Residue-level contacts at the interface:
Residue Q26 in the first protein is in contact with residue L75 in the second protein (closest heavy-atom distance 3.2 Å).
Residue I23 in the first protein is in contact with residue L75 in the second protein (closest heavy-atom distance 4.7 Å).
Residue Q26 in the first protein interacts with residue R76 in the second protein (closest heavy-atom distance 2.8 Å).
Residue V27 in the first protein is in contact with residue L79 in the second protein (closest heavy-atom distance 3.9 Å).
Residue V31 in the first protein is in contact with residue L80 in the second protein (closest heavy-atom distance 3.8 Å).
Residue L35 in the first protein is in contact with residue L79 in the second protein (closest heavy-atom distance 4.1 Å).
Residue V31 in the first protein interacts with residue L79 in the second protein (closest heavy-atom distance 3.7 Å).
Residue D25 in the first protein is in contact with residue R76 in the second protein (closest heavy-atom distance 4.8 Å).
Residue G28 in the first protein contacts residue R76 in the second protein (closest heavy-atom distance 4.0 Å).
Residue V27 in the first protein interacts with residue L75 in the second protein (closest heavy-atom distance 3.7 Å).
Residue V27 in the first protein interacts with residue R76 in the second protein (closest heavy-atom distance 3.2 Å).

Sequence of the first protein:
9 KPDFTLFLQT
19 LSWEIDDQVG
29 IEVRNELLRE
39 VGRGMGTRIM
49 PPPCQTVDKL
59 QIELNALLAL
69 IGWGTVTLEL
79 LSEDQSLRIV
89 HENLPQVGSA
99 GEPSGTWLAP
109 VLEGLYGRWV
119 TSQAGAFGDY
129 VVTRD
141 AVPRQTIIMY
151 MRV

These two protein chains interact to form a complex.

Sequence of the second protein:
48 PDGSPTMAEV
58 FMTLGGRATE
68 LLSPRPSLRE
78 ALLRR